This data describes a binding interaction between two proteins.

Sequence of protein 2:
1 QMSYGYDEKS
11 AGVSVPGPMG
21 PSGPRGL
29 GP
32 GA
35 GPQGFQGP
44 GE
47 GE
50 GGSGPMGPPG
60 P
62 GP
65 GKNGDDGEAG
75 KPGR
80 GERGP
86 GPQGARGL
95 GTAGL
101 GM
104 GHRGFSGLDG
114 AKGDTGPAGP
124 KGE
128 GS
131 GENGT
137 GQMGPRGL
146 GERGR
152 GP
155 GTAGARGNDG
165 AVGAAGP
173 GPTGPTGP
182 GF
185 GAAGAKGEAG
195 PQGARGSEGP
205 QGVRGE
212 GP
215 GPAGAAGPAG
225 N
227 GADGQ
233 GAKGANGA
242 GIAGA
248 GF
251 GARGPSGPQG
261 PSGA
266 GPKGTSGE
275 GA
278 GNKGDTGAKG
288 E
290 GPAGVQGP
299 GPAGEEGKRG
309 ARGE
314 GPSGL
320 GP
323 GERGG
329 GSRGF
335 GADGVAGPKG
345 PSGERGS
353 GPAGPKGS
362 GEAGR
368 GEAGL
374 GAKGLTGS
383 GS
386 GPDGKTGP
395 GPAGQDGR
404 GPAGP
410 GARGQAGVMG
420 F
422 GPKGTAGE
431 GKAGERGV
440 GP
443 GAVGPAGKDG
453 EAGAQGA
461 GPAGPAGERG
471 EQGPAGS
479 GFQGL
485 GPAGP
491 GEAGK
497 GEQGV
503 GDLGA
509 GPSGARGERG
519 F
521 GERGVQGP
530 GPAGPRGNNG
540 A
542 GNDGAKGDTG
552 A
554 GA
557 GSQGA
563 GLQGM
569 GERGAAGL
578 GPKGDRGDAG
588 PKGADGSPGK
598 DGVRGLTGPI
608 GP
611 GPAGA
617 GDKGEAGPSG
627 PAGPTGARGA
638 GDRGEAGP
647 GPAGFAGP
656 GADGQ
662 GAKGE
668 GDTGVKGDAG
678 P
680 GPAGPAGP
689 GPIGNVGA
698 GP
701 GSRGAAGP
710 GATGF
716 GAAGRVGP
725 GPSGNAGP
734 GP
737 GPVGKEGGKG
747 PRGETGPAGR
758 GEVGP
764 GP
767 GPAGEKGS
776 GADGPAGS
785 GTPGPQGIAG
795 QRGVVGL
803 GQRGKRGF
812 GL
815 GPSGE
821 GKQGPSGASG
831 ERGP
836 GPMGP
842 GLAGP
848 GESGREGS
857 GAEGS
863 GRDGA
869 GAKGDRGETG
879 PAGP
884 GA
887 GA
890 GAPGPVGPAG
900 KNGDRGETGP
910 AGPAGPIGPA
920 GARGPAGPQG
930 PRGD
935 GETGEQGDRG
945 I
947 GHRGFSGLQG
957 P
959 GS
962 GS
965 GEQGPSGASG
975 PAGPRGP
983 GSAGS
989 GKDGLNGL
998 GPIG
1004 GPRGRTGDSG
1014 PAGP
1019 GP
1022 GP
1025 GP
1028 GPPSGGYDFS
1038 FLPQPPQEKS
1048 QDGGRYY

Sequence of protein 1:
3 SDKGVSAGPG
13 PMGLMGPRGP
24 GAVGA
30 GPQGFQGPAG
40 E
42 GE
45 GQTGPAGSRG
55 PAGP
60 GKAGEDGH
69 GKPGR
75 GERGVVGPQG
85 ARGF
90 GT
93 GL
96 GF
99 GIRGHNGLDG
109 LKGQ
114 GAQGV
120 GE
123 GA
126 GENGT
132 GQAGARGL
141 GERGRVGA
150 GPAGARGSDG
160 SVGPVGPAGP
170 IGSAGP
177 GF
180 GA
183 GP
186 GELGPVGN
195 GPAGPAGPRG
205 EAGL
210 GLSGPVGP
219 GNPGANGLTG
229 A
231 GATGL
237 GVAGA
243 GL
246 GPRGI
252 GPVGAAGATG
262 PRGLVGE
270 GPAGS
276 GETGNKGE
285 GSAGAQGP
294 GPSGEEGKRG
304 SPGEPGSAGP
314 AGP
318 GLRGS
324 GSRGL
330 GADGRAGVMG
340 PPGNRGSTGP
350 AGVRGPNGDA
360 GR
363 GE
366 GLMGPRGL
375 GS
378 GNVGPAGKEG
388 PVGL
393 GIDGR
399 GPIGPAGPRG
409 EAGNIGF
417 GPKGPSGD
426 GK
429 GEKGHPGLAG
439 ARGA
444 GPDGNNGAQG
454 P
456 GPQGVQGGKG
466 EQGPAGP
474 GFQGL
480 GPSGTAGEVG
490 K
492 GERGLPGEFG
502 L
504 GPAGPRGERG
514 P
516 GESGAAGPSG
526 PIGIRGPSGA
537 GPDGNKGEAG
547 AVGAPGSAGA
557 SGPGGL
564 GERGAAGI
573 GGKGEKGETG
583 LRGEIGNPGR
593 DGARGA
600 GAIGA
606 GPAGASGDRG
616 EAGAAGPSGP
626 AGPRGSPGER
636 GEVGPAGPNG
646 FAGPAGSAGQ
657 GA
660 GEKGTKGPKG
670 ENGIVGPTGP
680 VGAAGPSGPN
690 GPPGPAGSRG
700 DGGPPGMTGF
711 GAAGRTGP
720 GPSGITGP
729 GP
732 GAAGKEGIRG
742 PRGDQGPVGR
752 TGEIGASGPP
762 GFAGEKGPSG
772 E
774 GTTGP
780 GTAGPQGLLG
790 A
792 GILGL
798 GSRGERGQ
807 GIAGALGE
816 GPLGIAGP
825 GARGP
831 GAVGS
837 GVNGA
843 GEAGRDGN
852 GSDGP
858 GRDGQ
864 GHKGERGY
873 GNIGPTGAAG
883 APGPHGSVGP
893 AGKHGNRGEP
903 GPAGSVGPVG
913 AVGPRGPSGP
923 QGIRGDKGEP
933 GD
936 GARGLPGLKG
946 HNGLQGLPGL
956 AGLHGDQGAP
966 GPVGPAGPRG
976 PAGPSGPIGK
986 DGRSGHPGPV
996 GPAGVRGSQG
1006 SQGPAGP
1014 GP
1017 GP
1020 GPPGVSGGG

Contacts between the two chains:
Residue G836 in protein 2 contacts residue G831 in protein 1 (closest heavy-atom distance 3.3 Å).
Residue G986 in protein 2 contacts residue S980 in protein 1 (closest heavy-atom distance 3.2 Å).
Residue G824 in protein 2 is in contact with residue G819 in protein 1 (closest heavy-atom distance 3.5 Å).
Residue G395 in protein 2 contacts residue V389 in protein 1 (closest heavy-atom distance 3.5 Å).
Residue E621 in protein 2 contacts residue G615 in protein 1 (closest heavy-atom distance 3.5 Å).
Residue G341 in protein 2 is in contact with residue A335 in protein 1 (closest heavy-atom distance 3.4 Å).
Residue G935 in protein 2 contacts residue K929 in protein 1 (closest heavy-atom distance 3.3 Å).
Residue G467 in protein 2 is in contact with residue G462 in protein 1 (closest heavy-atom distance 3.5 Å).
Residue A880 in protein 2 contacts residue G873 in protein 1 (closest heavy-atom distance 3.2 Å).
Residue G362 in protein 2 contacts residue G357 in protein 1 (closest heavy-atom distance 3.5 Å).
Residue G326 in protein 2 contacts residue G321 in protein 1 (closest heavy-atom distance 3.4 Å).
Residue G854 in protein 2 interacts with residue G849 in protein 1 (closest heavy-atom distance 3.5 Å).
Residue G572 in protein 2 interacts with residue G567 in protein 1 (closest heavy-atom distance 3.5 Å).
Residue G191 in protein 2 is in contact with residue G186 in protein 1 (closest heavy-atom distance 3.2 Å).
Residue G899 in protein 2 interacts with residue G894 in protein 1 (closest heavy-atom distance 3.6 Å).
Residue G692 in protein 2 is in contact with residue G687 in protein 1 (closest heavy-atom distance 3.2 Å).
Residue G161 in protein 2 contacts residue G156 in protein 1 (closest heavy-atom distance 3.3 Å).
Residue G851 in protein 2 interacts with residue G846 in protein 1 (closest heavy-atom distance 3.0 Å).
Residue A370 in protein 2 is in contact with residue G366 in protein 1 (closest heavy-atom distance 3.5 Å).
Residue G926 in protein 2 interacts with residue S920 in protein 1 (closest heavy-atom distance 3.5 Å).
Residue G599 in protein 2 interacts with residue D593 in protein 1 (closest heavy-atom distance 3.5 Å).
Residue G581 in protein 2 is in contact with residue G576 in protein 1 (closest heavy-atom distance 3.5 Å).
Residue R634 in protein 2 interacts with residue G627 in protein 1 (closest heavy-atom distance 3.5 Å).
Residue G974 in protein 2 is in contact with residue V968 in protein 1 (closest heavy-atom distance 3.5 Å).
Residue G983 in protein 2 interacts with residue G978 in protein 1 (closest heavy-atom distance 3.4 Å).
Residue G815 in protein 2 contacts residue G810 in protein 1 (closest heavy-atom distance 3.6 Å).
Residue G167 in protein 2 contacts residue G162 in protein 1 (closest heavy-atom distance 3.4 Å).
Residue G209 in protein 2 contacts residue G204 in protein 1 (closest heavy-atom distance 3.4 Å).
Residue G893 in protein 2 is in contact with residue H887 in protein 1 (closest heavy-atom distance 3.4 Å).
Residue G263 in protein 2 is in contact with residue G258 in protein 1 (closest heavy-atom distance 3.3 Å).
Residue V694 in protein 2 contacts residue G690 in protein 1 (closest heavy-atom distance 3.6 Å).
Residue G650 in protein 2 is in contact with residue G645 in protein 1 (closest heavy-atom distance 3.3 Å).
Residue G656 in protein 2 interacts with residue A650 in protein 1 (closest heavy-atom distance 3.6 Å).
Residue G989 in protein 2 interacts with residue I983 in protein 1 (closest heavy-atom distance 3.5 Å).
Residue G221 in protein 2 interacts with residue G216 in protein 1 (closest heavy-atom distance 3.6 Å).
Residue K900 in protein 2 interacts with residue G894 in protein 1 (closest heavy-atom distance 3.5 Å).
Residue G1007 in protein 2 interacts with residue R1001 in protein 1 (closest heavy-atom distance 3.3 Å).
Residue G941 in protein 2 is in contact with residue G936 in protein 1 (closest heavy-atom distance 3.5 Å).
Residue R931 in protein 2 is in contact with residue G924 in protein 1 (closest heavy-atom distance 3.5 Å).
Residue G662 in protein 2 interacts with residue G657 in protein 1 (closest heavy-atom distance 3.2 Å).
Residue G710 in protein 2 contacts residue G705 in protein 1 (closest heavy-atom distance 3.5 Å).
Residue K280 in protein 2 is in contact with residue S274 in protein 1 (closest heavy-atom distance 3.4 Å).
Residue G515 in protein 2 contacts residue G510 in protein 1 (closest heavy-atom distance 3.3 Å).
Residue G563 in protein 2 interacts with residue G558 in protein 1 (closest heavy-atom distance 3.5 Å).
Residue S384 in protein 2 interacts with residue G378 in protein 1 (closest heavy-atom distance 3.4 Å).
Residue G215 in protein 2 interacts with residue G210 in protein 1 (closest heavy-atom distance 3.5 Å).
Residue G950 in protein 2 contacts residue G945 in protein 1 (closest heavy-atom distance 3.3 Å).
Residue G308 in protein 2 interacts with residue R302 in protein 1 (closest heavy-atom distance 3.6 Å).
Residue G434 in protein 2 contacts residue G429 in protein 1 (closest heavy-atom distance 3.2 Å).
Residue G368 in protein 2 contacts residue G363 in protein 1 (closest heavy-atom distance 3.4 Å).
Residue G104 in protein 2 is in contact with residue G99 in protein 1 (closest heavy-atom distance 3.5 Å).
Residue G41 in protein 2 interacts with residue G36 in protein 1 (closest heavy-atom distance 3.5 Å).
Residue G818 in protein 2 interacts with residue G813 in protein 1 (closest heavy-atom distance 3.6 Å).
Residue G203 in protein 2 is in contact with residue G198 in protein 1 (closest heavy-atom distance 3.4 Å).
Residue G269 in protein 2 contacts residue G264 in protein 1 (closest heavy-atom distance 3.4 Å).
Residue G911 in protein 2 interacts with residue G906 in protein 1 (closest heavy-atom distance 3.5 Å).
Residue G518 in protein 2 interacts with residue G513 in protein 1 (closest heavy-atom distance 3.3 Å).
Residue G248 in protein 2 is in contact with residue G243 in protein 1 (closest heavy-atom distance 3.5 Å).
Residue M139 in protein 2 interacts with residue G132 in protein 1 (closest heavy-atom distance 3.5 Å).
Residue G170 in protein 2 contacts residue G165 in protein 1 (closest heavy-atom distance 3.3 Å).